Sequence of chain B:
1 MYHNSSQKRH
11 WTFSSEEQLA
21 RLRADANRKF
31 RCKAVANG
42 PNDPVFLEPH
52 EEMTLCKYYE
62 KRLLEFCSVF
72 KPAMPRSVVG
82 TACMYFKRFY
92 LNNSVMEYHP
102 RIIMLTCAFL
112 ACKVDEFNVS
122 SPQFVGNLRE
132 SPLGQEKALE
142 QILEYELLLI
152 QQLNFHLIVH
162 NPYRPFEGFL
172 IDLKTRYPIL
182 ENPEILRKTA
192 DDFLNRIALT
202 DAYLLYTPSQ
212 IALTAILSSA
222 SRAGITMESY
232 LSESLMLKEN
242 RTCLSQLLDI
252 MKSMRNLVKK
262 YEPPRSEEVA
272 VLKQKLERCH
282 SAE

These two protein chains interact to form a complex.

Sequence of chain A:
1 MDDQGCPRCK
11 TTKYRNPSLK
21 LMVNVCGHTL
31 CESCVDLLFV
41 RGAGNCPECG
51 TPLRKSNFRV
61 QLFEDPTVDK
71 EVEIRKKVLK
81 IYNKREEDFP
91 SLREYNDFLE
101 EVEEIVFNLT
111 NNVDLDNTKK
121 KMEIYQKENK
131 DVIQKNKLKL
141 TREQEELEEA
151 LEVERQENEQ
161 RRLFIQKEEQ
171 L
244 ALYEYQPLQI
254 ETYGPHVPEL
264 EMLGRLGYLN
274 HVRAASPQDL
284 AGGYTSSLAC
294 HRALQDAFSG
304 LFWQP

Contacts between the two chains:
Residue K175 in chain B is in contact with residue H274 in chain A (closest heavy-atom distance 3.6 Å).
Residue N4 in chain B is in contact with residue I253 in chain A (closest heavy-atom distance 3.4 Å).
Residue T208 in chain B interacts with residue W306 in chain A (closest heavy-atom distance 3.7 Å).
Residue F170 in chain B interacts with residue F301 in chain A (closest heavy-atom distance 3.5 Å).
Residue L248 in chain B is in contact with residue L304 in chain A (closest heavy-atom distance 3.8 Å).
Residue P166 in chain B interacts with residue A300 in chain A (closest heavy-atom distance 3.5 Å).
Residue T208 in chain B contacts residue G303 in chain A (closest heavy-atom distance 2.4 Å).
Residue D173 in chain B interacts with residue F301 in chain A (closest heavy-atom distance 3.6 Å).
Residue T176 in chain B interacts with residue H274 in chain A (closest heavy-atom distance 3.3 Å).
Residue S210 in chain B is in contact with residue S302 in chain A (closest heavy-atom distance 3.7 Å).
Residue T176 in chain B is in contact with residue G270 in chain A (closest heavy-atom distance 3.8 Å).
Residue I172 in chain B is in contact with residue L297 in chain A (closest heavy-atom distance 3.8 Å).
Residue S210 in chain B interacts with residue G303 in chain A (closest heavy-atom distance 3.1 Å).
Residue F13 in chain B is in contact with residue P308 in chain A (closest heavy-atom distance 3.2 Å).
Residue R165 in chain B is in contact with residue D299 in chain A (closest heavy-atom distance 2.9 Å).
Residue Q211 in chain B is in contact with residue L304 in chain A (closest heavy-atom distance 2.9 Å).
Residue M1 in chain B interacts with residue S302 in chain A (closest heavy-atom distance 3.8 Å).
Residue T176 in chain B interacts with residue L269 in chain A (closest heavy-atom distance 3.7 Å).
Residue S210 in chain B contacts residue A300 in chain A (closest heavy-atom distance 3.2 Å).
Residue F170 in chain B contacts residue A300 in chain A (closest heavy-atom distance 3.1 Å).
Residue F170 in chain B is in contact with residue L304 in chain A (closest heavy-atom distance 3.5 Å).
Residue Y2 in chain B is in contact with residue G303 in chain A (closest heavy-atom distance 4.1 Å).
Residue I172 in chain B interacts with residue C293 in chain A (closest heavy-atom distance 3.8 Å).
Residue H3 in chain B interacts with residue I253 in chain A (closest heavy-atom distance 3.9 Å).
Residue L238 in chain B interacts with residue F305 in chain A (closest heavy-atom distance 3.5 Å).
Residue T176 in chain B contacts residue Y271 in chain A (closest heavy-atom distance 3.4 Å).
Residue L214 in chain B is in contact with residue L304 in chain A (closest heavy-atom distance 3.9 Å).
Residue R165 in chain B interacts with residue R295 in chain A (closest heavy-atom distance 3.5 Å).
Residue I172 in chain B interacts with residue H274 in chain A (closest heavy-atom distance 4.2 Å).
Residue D173 in chain B contacts residue Y271 in chain A (closest heavy-atom distance 3.5 Å).
Residue S14 in chain B is in contact with residue P308 in chain A (closest heavy-atom distance 3.8 Å).
Residue M1 in chain B is in contact with residue Q298 in chain A (closest heavy-atom distance 4.1 Å).
Residue G169 in chain B contacts residue A300 in chain A (closest heavy-atom distance 3.7 Å).
Residue P166 in chain B is in contact with residue D299 in chain A (closest heavy-atom distance 3.2 Å).
Residue K8 in chain B contacts residue W306 in chain A (closest heavy-atom distance 3.4 Å).
Residue Y2 in chain B interacts with residue S302 in chain A (closest heavy-atom distance 4.0 Å).
Residue T12 in chain B contacts residue W306 in chain A (closest heavy-atom distance 3.6 Å).
Residue S210 in chain B interacts with residue L304 in chain A (closest heavy-atom distance 3.8 Å).
Residue L236 in chain B is in contact with residue P258 in chain A (closest heavy-atom distance 4.2 Å).
Residue T12 in chain B contacts residue P308 in chain A (closest heavy-atom distance 3.3 Å).
Residue Y231 in chain B interacts with residue F301 in chain A (closest heavy-atom distance 4.2 Å).
Residue R177 in chain B interacts with residue Y271 in chain A (closest heavy-atom distance 3.1 Å).
Residue C244 in chain B is in contact with residue F305 in chain A (closest heavy-atom distance 3.4 Å).
Residue G169 in chain B interacts with residue L297 in chain A (closest heavy-atom distance 3.8 Å).
Residue I172 in chain B interacts with residue Y271 in chain A (closest heavy-atom distance 4.1 Å).
Residue Y2 in chain B is in contact with residue W306 in chain A (closest heavy-atom distance 3.7 Å).
Residue Q247 in chain B interacts with residue Q307 in chain A (closest heavy-atom distance 2.3 Å).
Residue S210 in chain B contacts residue D299 in chain A (closest heavy-atom distance 2.8 Å).
Residue I251 in chain B is in contact with residue Q307 in chain A (closest heavy-atom distance 4.1 Å).
Residue R165 in chain B interacts with residue A296 in chain A (closest heavy-atom distance 3.9 Å).
Residue Q211 in chain B contacts residue G303 in chain A (closest heavy-atom distance 3.9 Å).
Residue I172 in chain B interacts with residue A296 in chain A (closest heavy-atom distance 4.0 Å).
Residue H3 in chain B interacts with residue S302 in chain A (closest heavy-atom distance 3.6 Å).
Residue I172 in chain B contacts residue V275 in chain A (closest heavy-atom distance 3.9 Å).
Residue L236 in chain B interacts with residue L304 in chain A (closest heavy-atom distance 4.1 Å).
Residue L206 in chain B interacts with residue P308 in chain A (closest heavy-atom distance 4.0 Å).
Residue H3 in chain B contacts residue T255 in chain A (closest heavy-atom distance 3.3 Å).
Residue Q211 in chain B contacts residue W306 in chain A (closest heavy-atom distance 2.6 Å).
Residue M1 in chain B interacts with residue D299 in chain A (closest heavy-atom distance 3.0 Å).
Residue G169 in chain B is in contact with residue A296 in chain A (closest heavy-atom distance 3.3 Å).